This data describes a binding interaction between two proteins.

Sequence of the first protein:
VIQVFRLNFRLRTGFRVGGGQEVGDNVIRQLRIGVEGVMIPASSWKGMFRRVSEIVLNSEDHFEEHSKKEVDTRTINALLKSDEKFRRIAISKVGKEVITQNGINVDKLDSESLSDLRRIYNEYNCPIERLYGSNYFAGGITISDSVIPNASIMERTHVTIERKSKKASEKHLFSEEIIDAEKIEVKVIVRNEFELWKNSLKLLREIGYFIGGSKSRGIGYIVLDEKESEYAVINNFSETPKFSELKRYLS

Contacts between the two chains:
Residue S166 in the first protein interacts with residue L116 in the second protein (closest heavy-atom distance 3.3 Å).
Residue K165 in the first protein is in contact with residue L6 in the second protein (closest heavy-atom distance 3.2 Å).
Residue K167 in the first protein is in contact with residue D7 in the second protein (closest heavy-atom distance 5.0 Å).
Residue S166 in the first protein contacts residue A117 in the second protein (closest heavy-atom distance 3.9 Å).
Residue S166 in the first protein is in contact with residue D115 in the second protein (closest heavy-atom distance 3.2 Å).
Residue S166 in the first protein interacts with residue M4 in the second protein (closest heavy-atom distance 4.8 Å).
Residue K168 in the first protein is in contact with residue D115 in the second protein (closest heavy-atom distance 3.2 Å).
Residue K165 in the first protein contacts residue D7 in the second protein (closest heavy-atom distance 3.3 Å).
Residue K167 in the first protein interacts with residue A117 in the second protein (closest heavy-atom distance 3.5 Å).
Residue K165 in the first protein is in contact with residue D5 in the second protein (closest heavy-atom distance 4.2 Å).
Residue R164 in the first protein interacts with residue D7 in the second protein (closest heavy-atom distance 3.3 Å).
Residue R164 in the first protein interacts with residue L6 in the second protein (closest heavy-atom distance 3.9 Å).
Residue K168 in the first protein contacts residue L116 in the second protein (closest heavy-atom distance 4.5 Å).
Residue S166 in the first protein contacts residue L6 in the second protein (closest heavy-atom distance 4.7 Å).
Residue K165 in the first protein interacts with residue M4 in the second protein (closest heavy-atom distance 2.9 Å).
Residue K168 in the first protein interacts with residue K114 in the second protein (closest heavy-atom distance 3.7 Å).
Residue K167 in the first protein interacts with residue L6 in the second protein (closest heavy-atom distance 3.6 Å).

Sequence of the second protein:
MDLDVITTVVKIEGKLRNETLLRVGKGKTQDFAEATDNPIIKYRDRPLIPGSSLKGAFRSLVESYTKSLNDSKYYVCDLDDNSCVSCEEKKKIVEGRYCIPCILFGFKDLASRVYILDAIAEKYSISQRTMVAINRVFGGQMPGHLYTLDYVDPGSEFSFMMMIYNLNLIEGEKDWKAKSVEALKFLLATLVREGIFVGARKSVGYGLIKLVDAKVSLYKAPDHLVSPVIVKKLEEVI